Residue-level contacts at the interface:
Residue V184 in chain B interacts with residue L298 in chain A (closest heavy-atom distance 3.8 Å).
Residue L327 in chain B contacts residue F263 in chain A (closest heavy-atom distance 3.8 Å).
Residue L352 in chain B is in contact with residue H259 in chain A (closest heavy-atom distance 3.9 Å).
Residue P353 in chain B interacts with residue E261 in chain A (closest heavy-atom distance 3.9 Å).
Residue Y354 in chain B is in contact with residue T257 in chain A (closest heavy-atom distance 3.8 Å).
Residue Y354 in chain B is in contact with residue L258 in chain A (closest heavy-atom distance 3.9 Å).
Residue K288 in chain B contacts residue Y270 in chain A (closest heavy-atom distance 3.1 Å).
Residue K328 in chain B is in contact with residue Y270 in chain A (closest heavy-atom distance 4.1 Å).
Residue L365 in chain B is in contact with residue M250 in chain A (closest heavy-atom distance 3.9 Å).
Residue V181 in chain B interacts with residue L298 in chain A (closest heavy-atom distance 3.8 Å).
Residue Y185 in chain B is in contact with residue L294 in chain A (closest heavy-atom distance 4.0 Å).
Residue K328 in chain B interacts with residue F266 in chain A (closest heavy-atom distance 3.0 Å).
Residue V184 in chain B contacts residue Y301 in chain A (closest heavy-atom distance 3.7 Å).
Residue V184 in chain B contacts residue Y302 in chain A (closest heavy-atom distance 3.9 Å).
Residue V356 in chain B contacts residue E261 in chain A (closest heavy-atom distance 3.7 Å).
Residue Y354 in chain B contacts residue R252 in chain A (closest heavy-atom distance 3.5 Å).
Residue I292 in chain B interacts with residue Y270 in chain A (closest heavy-atom distance 3.6 Å).
Residue R180 in chain B interacts with residue Y302 in chain A (closest heavy-atom distance 3.8 Å).
Residue I206 in chain B interacts with residue V297 in chain A (closest heavy-atom distance 3.8 Å).
Residue Q247 in chain B is in contact with residue Q269 in chain A (closest heavy-atom distance 3.9 Å).
Residue P293 in chain B is in contact with residue Y270 in chain A (closest heavy-atom distance 4.1 Å).
Residue R180 in chain B contacts residue N299 in chain A (closest heavy-atom distance 3.7 Å).
Residue A203 in chain B is in contact with residue V297 in chain A (closest heavy-atom distance 3.6 Å).
Residue F362 in chain B interacts with residue S248 in chain A (closest heavy-atom distance 3.5 Å).
Residue D396 in chain B contacts residue N253 in chain A (closest heavy-atom distance 3.9 Å).
Residue L320 in chain B contacts residue R262 in chain A (closest heavy-atom distance 3.6 Å).
Residue A394 in chain B is in contact with residue N253 in chain A (closest heavy-atom distance 4.2 Å).
Residue K202 in chain B is in contact with residue V297 in chain A (closest heavy-atom distance 3.7 Å).
Residue A324 in chain B interacts with residue F263 in chain A (closest heavy-atom distance 3.9 Å).
Residue R427 in chain B interacts with residue E254 in chain A (closest heavy-atom distance 3.1 Å).
Residue D358 in chain B interacts with residue R251 in chain A (closest heavy-atom distance 3.4 Å).
Residue Q397 in chain B is in contact with residue M250 in chain A (closest heavy-atom distance 3.8 Å).
Residue L320 in chain B is in contact with residue E261 in chain A (closest heavy-atom distance 4.1 Å).
Residue A359 in chain B is in contact with residue S248 in chain A (closest heavy-atom distance 4.0 Å).
Residue D358 in chain B contacts residue M250 in chain A (closest heavy-atom distance 3.5 Å).
Residue V188 in chain B interacts with residue Y301 in chain A (closest heavy-atom distance 3.9 Å).
Residue V181 in chain B is in contact with residue L294 in chain A (closest heavy-atom distance 3.9 Å).
Residue D358 in chain B interacts with residue R252 in chain A (closest heavy-atom distance 4.0 Å).
Residue E183 in chain B interacts with residue Y302 in chain A (closest heavy-atom distance 4.2 Å).
Residue V361 in chain B is in contact with residue M250 in chain A (closest heavy-atom distance 4.1 Å).
Residue K328 in chain B interacts with residue Y267 in chain A (closest heavy-atom distance 3.6 Å).
Residue P353 in chain B interacts with residue H259 in chain A (closest heavy-atom distance 3.5 Å).
Residue L327 in chain B interacts with residue E261 in chain A (closest heavy-atom distance 3.6 Å).
Residue R355 in chain B contacts residue S247 in chain A (closest heavy-atom distance 3.0 Å).
Residue Q397 in chain B interacts with residue R251 in chain A (closest heavy-atom distance 3.1 Å).
Residue L320 in chain B interacts with residue K265 in chain A (closest heavy-atom distance 4.1 Å).
Residue H321 in chain B contacts residue F266 in chain A (closest heavy-atom distance 3.5 Å).
Residue Y354 in chain B is in contact with residue L256 in chain A (closest heavy-atom distance 3.0 Å).
Residue Q247 in chain B interacts with residue Y270 in chain A (closest heavy-atom distance 4.0 Å).
Residue R180 in chain B is in contact with residue Q295 in chain A (closest heavy-atom distance 3.2 Å).
Residue A324 in chain B interacts with residue F266 in chain A (closest heavy-atom distance 3.6 Å).
Residue R244 in chain B is in contact with residue Q269 in chain A (closest heavy-atom distance 3.6 Å).
Residue F287 in chain B contacts residue F266 in chain A (closest heavy-atom distance 3.8 Å).
Residue G187 in chain B is in contact with residue Y301 in chain A (closest heavy-atom distance 3.9 Å).
Residue P201 in chain B contacts residue Y301 in chain A (closest heavy-atom distance 3.9 Å).
Residue K288 in chain B contacts residue K265 in chain A (closest heavy-atom distance 3.4 Å).
Residue K288 in chain B interacts with residue F266 in chain A (closest heavy-atom distance 3.9 Å).
Residue L210 in chain B interacts with residue L294 in chain A (closest heavy-atom distance 3.9 Å).
Residue R427 in chain B is in contact with residue Q255 in chain A (closest heavy-atom distance 2.8 Å).
Residue D358 in chain B is in contact with residue S248 in chain A (closest heavy-atom distance 2.8 Å).

This data describes a binding interaction between two proteins.

Sequence of chain A:
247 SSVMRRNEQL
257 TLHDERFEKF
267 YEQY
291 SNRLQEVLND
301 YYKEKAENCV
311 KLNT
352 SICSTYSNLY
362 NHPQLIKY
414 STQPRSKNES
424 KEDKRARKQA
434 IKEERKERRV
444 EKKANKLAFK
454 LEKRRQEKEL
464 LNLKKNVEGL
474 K

Sequence of chain B:
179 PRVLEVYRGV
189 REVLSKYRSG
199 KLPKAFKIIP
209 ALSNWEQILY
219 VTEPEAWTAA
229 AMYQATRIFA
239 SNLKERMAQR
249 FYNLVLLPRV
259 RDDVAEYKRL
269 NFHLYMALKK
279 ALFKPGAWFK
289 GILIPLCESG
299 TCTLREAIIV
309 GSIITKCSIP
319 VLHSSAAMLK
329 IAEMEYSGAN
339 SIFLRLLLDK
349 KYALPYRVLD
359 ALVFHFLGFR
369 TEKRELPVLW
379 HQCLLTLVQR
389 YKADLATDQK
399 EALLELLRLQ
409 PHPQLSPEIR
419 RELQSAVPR